Residue-level contacts at the interface:
Residue N155 in the first protein interacts with residue S3 in the second protein (closest heavy-atom distance 3.1 Å).
Residue H323 in the first protein contacts residue R74 in the second protein (closest heavy-atom distance 3.4 Å).
Residue Q64 in the first protein contacts residue N13 in the second protein (closest heavy-atom distance 3.4 Å).
Residue H16 in the first protein is in contact with residue E15 in the second protein (closest heavy-atom distance 2.9 Å).
Residue C40 in the first protein is in contact with residue T448 in the second protein (closest heavy-atom distance 3.3 Å).
Residue P55 in the first protein is in contact with residue R6 in the second protein (closest heavy-atom distance 2.6 Å).
Residue K329 in the first protein interacts with residue Y61 in the second protein (closest heavy-atom distance 2.6 Å).
Residue G483 in the first protein contacts residue I2 in the second protein (closest heavy-atom distance 3.1 Å).
Residue F61 in the first protein contacts residue N13 in the second protein (closest heavy-atom distance 3.2 Å).
Residue S337 in the first protein interacts with residue K68 in the second protein (closest heavy-atom distance 2.8 Å).
Residue S337 in the first protein contacts residue S70 in the second protein (closest heavy-atom distance 3.1 Å).
Residue N153 in the first protein is in contact with residue S3 in the second protein (closest heavy-atom distance 3.3 Å).
Residue T339 in the first protein contacts residue S70 in the second protein (closest heavy-atom distance 3.0 Å).
Residue F475 in the first protein interacts with residue M1 in the second protein (closest heavy-atom distance 3.4 Å).
Residue N342 in the first protein interacts with residue D71 in the second protein (closest heavy-atom distance 3.2 Å).
Residue M330 in the first protein is in contact with residue S70 in the second protein (closest heavy-atom distance 3.3 Å).
Residue N155 in the first protein is in contact with residue R6 in the second protein (closest heavy-atom distance 3.2 Å).
Residue S69 in the first protein contacts residue S406 in the second protein (closest heavy-atom distance 2.4 Å).
Residue T37 in the first protein is in contact with residue T448 in the second protein (closest heavy-atom distance 2.7 Å).
Residue N326 in the first protein contacts residue K59 in the second protein (closest heavy-atom distance 2.8 Å).
Residue N335 in the first protein interacts with residue K68 in the second protein (closest heavy-atom distance 3.0 Å).
Residue R17 in the first protein is in contact with residue T462 in the second protein (closest heavy-atom distance 3.0 Å).
Residue E21 in the first protein is in contact with residue S449 in the second protein (closest heavy-atom distance 2.3 Å).
Residue N60 in the first protein is in contact with residue G10 in the second protein (closest heavy-atom distance 3.4 Å).
Residue M1 in the first protein contacts residue H438 in the second protein (closest heavy-atom distance 3.1 Å).
Residue D478 in the first protein contacts residue I2 in the second protein (closest heavy-atom distance 3.3 Å).
Residue E22 in the first protein contacts residue T448 in the second protein (closest heavy-atom distance 2.5 Å).
Residue Y58 in the first protein interacts with residue H9 in the second protein (closest heavy-atom distance 2.7 Å).
Residue K329 in the first protein is in contact with residue F63 in the second protein (closest heavy-atom distance 3.4 Å).
Residue A46 in the first protein interacts with residue N405 in the second protein (closest heavy-atom distance 3.4 Å).
Residue F156 in the first protein contacts residue I407 in the second protein (closest heavy-atom distance 3.4 Å).
Residue G14 in the first protein is in contact with residue E15 in the second protein (closest heavy-atom distance 3.4 Å).
Residue F271 in the first protein contacts residue I72 in the second protein (closest heavy-atom distance 3.4 Å).
Residue N335 in the first protein is in contact with residue K65 in the second protein (closest heavy-atom distance 3.2 Å).
Residue S69 in the first protein interacts with residue I407 in the second protein (closest heavy-atom distance 3.1 Å).
Residue T70 in the first protein interacts with residue Q108 in the second protein (closest heavy-atom distance 3.3 Å).
Residue Q64 in the first protein is in contact with residue E15 in the second protein (closest heavy-atom distance 3.0 Å).
Residue N60 in the first protein contacts residue H9 in the second protein (closest heavy-atom distance 3.0 Å).
Residue N153 in the first protein contacts residue N4 in the second protein (closest heavy-atom distance 3.0 Å).
Residue D3 in the first protein interacts with residue P439 in the second protein (closest heavy-atom distance 3.2 Å).
Residue D151 in the first protein is in contact with residue S3 in the second protein (closest heavy-atom distance 2.6 Å).
Residue Y68 in the first protein is in contact with residue E19 in the second protein (closest heavy-atom distance 3.1 Å).
Residue N327 in the first protein interacts with residue R74 in the second protein (closest heavy-atom distance 3.3 Å).
Residue A46 in the first protein interacts with residue V404 in the second protein (closest heavy-atom distance 3.3 Å).
Residue N335 in the first protein is in contact with residue E67 in the second protein (closest heavy-atom distance 3.4 Å).
Residue A44 in the first protein interacts with residue V404 in the second protein (closest heavy-atom distance 3.2 Å).
Residue S337 in the first protein is in contact with residue T69 in the second protein (closest heavy-atom distance 3.2 Å).
Residue T339 in the first protein contacts residue I72 in the second protein (closest heavy-atom distance 3.0 Å).
Residue S69 in the first protein interacts with residue S408 in the second protein (closest heavy-atom distance 2.4 Å).
Residue N60 in the first protein is in contact with residue N13 in the second protein (closest heavy-atom distance 2.8 Å).
Residue A20 in the first protein is in contact with residue F410 in the second protein (closest heavy-atom distance 3.2 Å).
Residue N147 in the first protein is in contact with residue S406 in the second protein (closest heavy-atom distance 3.3 Å).
Residue R74 in the first protein contacts residue D106 in the second protein (closest heavy-atom distance 3.2 Å).
Residue L116 in the first protein is in contact with residue S403 in the second protein (closest heavy-atom distance 3.2 Å).
Residue T339 in the first protein interacts with residue D71 in the second protein (closest heavy-atom distance 2.9 Å).
Residue N153 in the first protein interacts with residue K7 in the second protein (closest heavy-atom distance 3.2 Å).
Residue Y338 in the first protein interacts with residue S70 in the second protein (closest heavy-atom distance 3.4 Å).
Residue D333 in the first protein interacts with residue Y61 in the second protein (closest heavy-atom distance 2.6 Å).
Residue D333 in the first protein is in contact with residue F63 in the second protein (closest heavy-atom distance 3.2 Å).
Residue L43 in the first protein is in contact with residue N405 in the second protein (closest heavy-atom distance 3.2 Å).

This data describes a binding interaction between two proteins.

Sequence of the second protein:
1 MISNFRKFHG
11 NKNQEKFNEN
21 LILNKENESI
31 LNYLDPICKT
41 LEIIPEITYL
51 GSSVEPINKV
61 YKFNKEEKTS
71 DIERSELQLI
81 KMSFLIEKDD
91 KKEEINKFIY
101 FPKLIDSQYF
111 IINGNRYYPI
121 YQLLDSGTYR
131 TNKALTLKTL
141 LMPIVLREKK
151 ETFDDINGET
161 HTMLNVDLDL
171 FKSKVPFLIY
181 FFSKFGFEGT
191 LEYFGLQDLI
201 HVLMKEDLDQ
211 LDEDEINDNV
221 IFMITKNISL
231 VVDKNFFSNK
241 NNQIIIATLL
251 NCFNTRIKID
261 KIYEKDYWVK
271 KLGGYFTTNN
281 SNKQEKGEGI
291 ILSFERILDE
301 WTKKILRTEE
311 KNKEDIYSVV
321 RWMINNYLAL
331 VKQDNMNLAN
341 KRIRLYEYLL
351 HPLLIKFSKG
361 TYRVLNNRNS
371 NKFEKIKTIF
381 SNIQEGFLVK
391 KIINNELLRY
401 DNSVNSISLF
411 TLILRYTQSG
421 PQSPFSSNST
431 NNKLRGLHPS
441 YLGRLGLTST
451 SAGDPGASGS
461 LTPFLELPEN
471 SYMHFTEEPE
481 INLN

Sequence of the first protein:
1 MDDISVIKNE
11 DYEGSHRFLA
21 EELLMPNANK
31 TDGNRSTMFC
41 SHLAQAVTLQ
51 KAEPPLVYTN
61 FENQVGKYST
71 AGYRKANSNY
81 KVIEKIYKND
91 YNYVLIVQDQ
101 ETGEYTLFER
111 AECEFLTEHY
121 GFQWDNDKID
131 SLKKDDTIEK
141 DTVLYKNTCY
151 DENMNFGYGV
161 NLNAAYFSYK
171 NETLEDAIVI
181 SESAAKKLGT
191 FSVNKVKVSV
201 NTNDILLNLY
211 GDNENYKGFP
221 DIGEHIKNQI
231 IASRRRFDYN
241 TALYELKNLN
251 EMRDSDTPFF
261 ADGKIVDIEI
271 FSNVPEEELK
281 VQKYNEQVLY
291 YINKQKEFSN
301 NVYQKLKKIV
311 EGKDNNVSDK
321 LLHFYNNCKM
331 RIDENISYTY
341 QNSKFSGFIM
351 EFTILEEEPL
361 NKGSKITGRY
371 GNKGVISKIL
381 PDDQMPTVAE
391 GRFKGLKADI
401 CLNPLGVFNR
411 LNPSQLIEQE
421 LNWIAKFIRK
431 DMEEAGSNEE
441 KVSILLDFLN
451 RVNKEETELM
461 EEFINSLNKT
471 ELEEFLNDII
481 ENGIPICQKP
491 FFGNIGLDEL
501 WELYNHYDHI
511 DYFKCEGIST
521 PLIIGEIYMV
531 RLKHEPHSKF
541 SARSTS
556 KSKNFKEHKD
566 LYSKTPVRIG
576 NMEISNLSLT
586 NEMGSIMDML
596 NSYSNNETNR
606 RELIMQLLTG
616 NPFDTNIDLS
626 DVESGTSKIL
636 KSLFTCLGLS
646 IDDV